Sequence of chain B:
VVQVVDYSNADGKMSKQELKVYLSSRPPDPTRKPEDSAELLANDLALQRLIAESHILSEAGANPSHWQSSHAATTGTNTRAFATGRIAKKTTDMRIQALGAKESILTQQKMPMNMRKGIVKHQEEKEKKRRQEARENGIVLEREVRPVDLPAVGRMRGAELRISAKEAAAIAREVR

These two protein chains interact to form a complex.

Sequence of chain A:
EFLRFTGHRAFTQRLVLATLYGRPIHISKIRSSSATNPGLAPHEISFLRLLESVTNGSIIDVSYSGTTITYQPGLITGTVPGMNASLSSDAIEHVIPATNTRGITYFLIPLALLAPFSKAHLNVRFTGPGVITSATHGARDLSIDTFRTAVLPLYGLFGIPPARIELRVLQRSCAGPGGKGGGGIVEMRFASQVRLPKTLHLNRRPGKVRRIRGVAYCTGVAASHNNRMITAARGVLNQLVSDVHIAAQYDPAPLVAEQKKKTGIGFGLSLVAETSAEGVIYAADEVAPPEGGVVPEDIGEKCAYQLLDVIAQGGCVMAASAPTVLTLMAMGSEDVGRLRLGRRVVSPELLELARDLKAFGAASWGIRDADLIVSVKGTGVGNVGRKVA

Contacts between the two chains:
Residue H251 in chain A interacts with residue G109 in chain B (closest heavy-atom distance 4.1 Å).
Residue E172 in chain A is in contact with residue S122 in chain B (closest heavy-atom distance 4.2 Å).
Residue P159 in chain A interacts with residue P124 in chain B (closest heavy-atom distance 4.5 Å).
Residue I171 in chain A contacts residue P124 in chain B (closest heavy-atom distance 3.4 Å).
Residue D151 in chain A is in contact with residue L120 in chain B (closest heavy-atom distance 3.4 Å).
Residue I252 in chain A is in contact with residue K110 in chain B (closest heavy-atom distance 4.5 Å).
Residue R154 in chain A is in contact with residue R123 in chain B (closest heavy-atom distance 4.7 Å).
Residue I236 in chain A is in contact with residue G109 in chain B (closest heavy-atom distance 3.8 Å).
Residue R154 in chain A interacts with residue S122 in chain B (closest heavy-atom distance 4.0 Å).
Residue R240 in chain A interacts with residue D108 in chain B (closest heavy-atom distance 3.4 Å).
Residue H251 in chain A contacts residue D108 in chain B (closest heavy-atom distance 3.3 Å).
Residue H251 in chain A contacts residue E115 in chain B (closest heavy-atom distance 4.5 Å).
Residue L163 in chain A interacts with residue P127 in chain B (closest heavy-atom distance 4.0 Å).
Residue A253 in chain A is in contact with residue G109 in chain B (closest heavy-atom distance 4.2 Å).
Residue P159 in chain A interacts with residue P125 in chain B (closest heavy-atom distance 3.2 Å).
Residue R219 in chain A is in contact with residue M111 in chain B (closest heavy-atom distance 3.7 Å).
Residue G289 in chain A is in contact with residue P127 in chain B (closest heavy-atom distance 3.7 Å).
Residue R217 in chain A contacts residue R129 in chain B (closest heavy-atom distance 3.9 Å).
Residue I252 in chain A interacts with residue G109 in chain B (closest heavy-atom distance 2.8 Å).
Residue P159 in chain A is in contact with residue P127 in chain B (closest heavy-atom distance 3.4 Å).
Residue R217 in chain A interacts with residue E115 in chain B (closest heavy-atom distance 3.5 Å).
Residue T237 in chain A interacts with residue A107 in chain B (closest heavy-atom distance 4.0 Å).
Residue I171 in chain A is in contact with residue R123 in chain B (closest heavy-atom distance 4.0 Å).
Residue R154 in chain A is in contact with residue P124 in chain B (closest heavy-atom distance 3.8 Å).
Residue L173 in chain A contacts residue S122 in chain B (closest heavy-atom distance 3.2 Å).
Residue Q255 in chain A is in contact with residue L120 in chain B (closest heavy-atom distance 4.2 Å).
Residue R219 in chain A contacts residue E115 in chain B (closest heavy-atom distance 2.6 Å).
Residue T155 in chain A contacts residue P125 in chain B (closest heavy-atom distance 3.4 Å).
Residue V221 in chain A interacts with residue L120 in chain B (closest heavy-atom distance 4.0 Å).
Residue A169 in chain A contacts residue R123 in chain B (closest heavy-atom distance 4.5 Å).
Residue A253 in chain A is in contact with residue M111 in chain B (closest heavy-atom distance 3.5 Å).
Residue G220 in chain A is in contact with residue M111 in chain B (closest heavy-atom distance 4.4 Å).
Residue A253 in chain A contacts residue L116 in chain B (closest heavy-atom distance 3.8 Å).
Residue T155 in chain A interacts with residue Y119 in chain B (closest heavy-atom distance 3.9 Å).
Residue H251 in chain A interacts with residue K110 in chain B (closest heavy-atom distance 4.3 Å).
Residue E284 in chain A interacts with residue Y119 in chain B (closest heavy-atom distance 2.7 Å).
Residue A254 in chain A contacts residue L120 in chain B (closest heavy-atom distance 4.6 Å).
Residue A253 in chain A contacts residue L120 in chain B (closest heavy-atom distance 3.9 Å).
Residue R154 in chain A is in contact with residue L120 in chain B (closest heavy-atom distance 3.9 Å).
Residue N233 in chain A is in contact with residue A107 in chain B (closest heavy-atom distance 3.5 Å).
Residue R174 in chain A contacts residue S122 in chain B (closest heavy-atom distance 3.7 Å).
Residue G162 in chain A interacts with residue P127 in chain B (closest heavy-atom distance 4.0 Å).
Residue R154 in chain A interacts with residue S121 in chain B (closest heavy-atom distance 3.4 Å).
Residue P168 in chain A contacts residue P124 in chain B (closest heavy-atom distance 3.7 Å).
Residue E284 in chain A contacts residue R129 in chain B (closest heavy-atom distance 3.9 Å).
Residue I236 in chain A contacts residue A107 in chain B (closest heavy-atom distance 4.4 Å).
Residue R219 in chain A interacts with residue Y119 in chain B (closest heavy-atom distance 3.6 Å).
Residue I252 in chain A contacts residue M111 in chain B (closest heavy-atom distance 4.1 Å).
Residue R217 in chain A is in contact with residue Y119 in chain B (closest heavy-atom distance 3.7 Å).
Residue R174 in chain A interacts with residue R123 in chain B (closest heavy-atom distance 4.2 Å).
Residue L158 in chain A interacts with residue P124 in chain B (closest heavy-atom distance 3.7 Å).
Residue I171 in chain A is in contact with residue S122 in chain B (closest heavy-atom distance 4.0 Å).
Residue H251 in chain A is in contact with residue M111 in chain B (closest heavy-atom distance 3.7 Å).
Residue V250 in chain A contacts residue D108 in chain B (closest heavy-atom distance 4.4 Å).
Residue E172 in chain A contacts residue R123 in chain B (closest heavy-atom distance 4.6 Å).
Residue R240 in chain A interacts with residue G109 in chain B (closest heavy-atom distance 4.4 Å).
Residue R154 in chain A interacts with residue Y119 in chain B (closest heavy-atom distance 3.6 Å).
Residue P159 in chain A interacts with residue D126 in chain B (closest heavy-atom distance 4.7 Å).
Residue P168 in chain A interacts with residue R123 in chain B (closest heavy-atom distance 4.5 Å).
Residue P168 in chain A interacts with residue D126 in chain B (closest heavy-atom distance 3.9 Å).